Residue-level contacts at the interface:
Residue G27 in the first protein interacts with residue N16 in the second protein (closest heavy-atom distance 5.0 Å).
Residue K28 in the first protein contacts residue G15 in the second protein (closest heavy-atom distance 3.1 Å).
Residue K28 in the first protein interacts with residue E14 in the second protein (closest heavy-atom distance 3.3 Å).
Residue S1 in the first protein interacts with residue F24 in the second protein (closest heavy-atom distance 4.1 Å).

This data describes a binding interaction between two proteins.

Sequence of the first protein:
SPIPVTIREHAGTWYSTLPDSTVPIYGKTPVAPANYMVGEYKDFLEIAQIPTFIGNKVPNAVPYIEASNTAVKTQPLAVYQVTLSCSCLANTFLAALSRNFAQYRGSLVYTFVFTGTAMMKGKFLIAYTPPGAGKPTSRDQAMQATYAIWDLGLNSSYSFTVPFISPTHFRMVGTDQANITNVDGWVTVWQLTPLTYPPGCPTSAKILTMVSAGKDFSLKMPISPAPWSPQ

Sequence of the second protein:
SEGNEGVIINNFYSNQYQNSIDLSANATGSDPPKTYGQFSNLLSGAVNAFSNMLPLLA